Contacts between the two chains:
Residue L119 in chain B interacts with residue L429 in chain A (closest heavy-atom distance 4.5 Å).

Sequence of chain A:
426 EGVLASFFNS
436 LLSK

This data describes a binding interaction between two proteins.

Sequence of chain B:
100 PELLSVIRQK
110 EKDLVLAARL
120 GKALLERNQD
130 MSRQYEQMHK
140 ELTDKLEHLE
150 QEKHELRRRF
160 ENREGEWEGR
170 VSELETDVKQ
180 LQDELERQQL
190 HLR